Interface contacts:
Residue N500 in protein 2 interacts with residue T969 in protein 1 (closest heavy-atom distance 3.0 Å).
Residue M499 in protein 2 is in contact with residue M972 in protein 1 (closest heavy-atom distance 3.4 Å).
Residue S560 in protein 2 is in contact with residue T571 in protein 1 (closest heavy-atom distance 3.4 Å).
Residue R947 in protein 2 interacts with residue A964 in protein 1 (closest heavy-atom distance 3.4 Å).
Residue V459 in protein 2 contacts residue F971 in protein 1 (closest heavy-atom distance 3.1 Å).
Residue F982 in protein 2 contacts residue G975 in protein 1 (closest heavy-atom distance 3.4 Å).
Residue M968 in protein 2 interacts with residue N500 in protein 1 (closest heavy-atom distance 3.2 Å).
Residue D915 in protein 2 contacts residue S958 in protein 1 (closest heavy-atom distance 2.5 Å).
Residue M968 in protein 2 interacts with residue A966 in protein 1 (closest heavy-atom distance 2.9 Å).
Residue V476 in protein 2 interacts with residue R989 in protein 1 (closest heavy-atom distance 2.9 Å).
Residue Y973 in protein 2 interacts with residue A966 in protein 1 (closest heavy-atom distance 3.4 Å).
Residue T571 in protein 2 contacts residue S560 in protein 1 (closest heavy-atom distance 3.3 Å).
Residue R336 in protein 2 contacts residue E568 in protein 1 (closest heavy-atom distance 3.3 Å).
Residue R989 in protein 2 is in contact with residue S477 in protein 1 (closest heavy-atom distance 3.4 Å).
Residue R947 in protein 2 interacts with residue P965 in protein 1 (closest heavy-atom distance 3.4 Å).
Residue E962 in protein 2 interacts with residue R480 in protein 1 (closest heavy-atom distance 3.3 Å).
Residue S501 in protein 2 interacts with residue L967 in protein 1 (closest heavy-atom distance 2.5 Å).
Residue K108 in protein 2 contacts residue E991 in protein 1 (closest heavy-atom distance 3.1 Å).
Residue K981 in protein 2 is in contact with residue R472 in protein 1 (closest heavy-atom distance 3.2 Å).
Residue D350 in protein 2 contacts residue S569 in protein 1 (closest heavy-atom distance 2.9 Å).
Residue M972 in protein 2 interacts with residue R462 in protein 1 (closest heavy-atom distance 2.4 Å).
Residue S560 in protein 2 interacts with residue K562 in protein 1 (closest heavy-atom distance 3.3 Å).
Residue T969 in protein 2 contacts residue N500 in protein 1 (closest heavy-atom distance 3.1 Å).
Residue N500 in protein 2 is in contact with residue M968 in protein 1 (closest heavy-atom distance 3.2 Å).
Residue F982 in protein 2 contacts residue R472 in protein 1 (closest heavy-atom distance 3.4 Å).
Residue A966 in protein 2 interacts with residue A966 in protein 1 (closest heavy-atom distance 3.2 Å).
Residue Y951 in protein 2 interacts with residue P965 in protein 1 (closest heavy-atom distance 2.8 Å).
Residue A966 in protein 2 interacts with residue M968 in protein 1 (closest heavy-atom distance 2.9 Å).
Residue L967 in protein 2 contacts residue S501 in protein 1 (closest heavy-atom distance 2.7 Å).
Residue K108 in protein 2 contacts residue D993 in protein 1 (closest heavy-atom distance 2.8 Å).
Residue L967 in protein 2 is in contact with residue A954 in protein 1 (closest heavy-atom distance 3.4 Å).
Residue M972 in protein 2 contacts residue M499 in protein 1 (closest heavy-atom distance 3.3 Å).
Residue S107 in protein 2 interacts with residue D993 in protein 1 (closest heavy-atom distance 3.2 Å).
Residue D979 in protein 2 contacts residue R472 in protein 1 (closest heavy-atom distance 3.0 Å).
Residue K606 in protein 2 is in contact with residue S569 in protein 1 (closest heavy-atom distance 3.3 Å).
Residue G975 in protein 2 is in contact with residue D979 in protein 1 (closest heavy-atom distance 2.8 Å).
Residue P965 in protein 2 is in contact with residue M968 in protein 1 (closest heavy-atom distance 3.0 Å).
Residue R906 in protein 2 is in contact with residue F829 in protein 1 (closest heavy-atom distance 3.4 Å).
Residue K562 in protein 2 is in contact with residue D350 in protein 1 (closest heavy-atom distance 3.0 Å).
Residue G347 in protein 2 interacts with residue K984 in protein 1 (closest heavy-atom distance 3.0 Å).
Residue A964 in protein 2 interacts with residue R947 in protein 1 (closest heavy-atom distance 3.2 Å).
Residue S825 in protein 2 interacts with residue F912 in protein 1 (closest heavy-atom distance 2.9 Å).
Residue S958 in protein 2 is in contact with residue D915 in protein 1 (closest heavy-atom distance 2.5 Å).
Residue P965 in protein 2 contacts residue Y951 in protein 1 (closest heavy-atom distance 2.5 Å).
Residue E567 in protein 2 contacts residue R343 in protein 1 (closest heavy-atom distance 3.2 Å).
Residue L976 in protein 2 contacts residue M977 in protein 1 (closest heavy-atom distance 3.1 Å).
Residue S569 in protein 2 contacts residue K606 in protein 1 (closest heavy-atom distance 3.4 Å).
Residue R462 in protein 2 contacts residue M972 in protein 1 (closest heavy-atom distance 2.9 Å).
Residue M977 in protein 2 contacts residue M977 in protein 1 (closest heavy-atom distance 2.8 Å).
Residue R989 in protein 2 interacts with residue V476 in protein 1 (closest heavy-atom distance 2.6 Å).
Residue A954 in protein 2 interacts with residue L967 in protein 1 (closest heavy-atom distance 3.2 Å).
Residue S569 in protein 2 is in contact with residue D350 in protein 1 (closest heavy-atom distance 3.2 Å).
Residue R343 in protein 2 interacts with residue E567 in protein 1 (closest heavy-atom distance 3.2 Å).
Residue R472 in protein 2 interacts with residue D979 in protein 1 (closest heavy-atom distance 3.0 Å).
Residue K903 in protein 2 interacts with residue S837 in protein 1 (closest heavy-atom distance 2.7 Å).
Residue M977 in protein 2 contacts residue L976 in protein 1 (closest heavy-atom distance 3.3 Å).
Residue F829 in protein 2 interacts with residue R906 in protein 1 (closest heavy-atom distance 3.2 Å).
Residue Y951 in protein 2 contacts residue L967 in protein 1 (closest heavy-atom distance 3.4 Å).
Residue D979 in protein 2 contacts residue G975 in protein 1 (closest heavy-atom distance 2.9 Å).
Residue M968 in protein 2 interacts with residue P965 in protein 1 (closest heavy-atom distance 3.0 Å).

Sequence of protein 2:
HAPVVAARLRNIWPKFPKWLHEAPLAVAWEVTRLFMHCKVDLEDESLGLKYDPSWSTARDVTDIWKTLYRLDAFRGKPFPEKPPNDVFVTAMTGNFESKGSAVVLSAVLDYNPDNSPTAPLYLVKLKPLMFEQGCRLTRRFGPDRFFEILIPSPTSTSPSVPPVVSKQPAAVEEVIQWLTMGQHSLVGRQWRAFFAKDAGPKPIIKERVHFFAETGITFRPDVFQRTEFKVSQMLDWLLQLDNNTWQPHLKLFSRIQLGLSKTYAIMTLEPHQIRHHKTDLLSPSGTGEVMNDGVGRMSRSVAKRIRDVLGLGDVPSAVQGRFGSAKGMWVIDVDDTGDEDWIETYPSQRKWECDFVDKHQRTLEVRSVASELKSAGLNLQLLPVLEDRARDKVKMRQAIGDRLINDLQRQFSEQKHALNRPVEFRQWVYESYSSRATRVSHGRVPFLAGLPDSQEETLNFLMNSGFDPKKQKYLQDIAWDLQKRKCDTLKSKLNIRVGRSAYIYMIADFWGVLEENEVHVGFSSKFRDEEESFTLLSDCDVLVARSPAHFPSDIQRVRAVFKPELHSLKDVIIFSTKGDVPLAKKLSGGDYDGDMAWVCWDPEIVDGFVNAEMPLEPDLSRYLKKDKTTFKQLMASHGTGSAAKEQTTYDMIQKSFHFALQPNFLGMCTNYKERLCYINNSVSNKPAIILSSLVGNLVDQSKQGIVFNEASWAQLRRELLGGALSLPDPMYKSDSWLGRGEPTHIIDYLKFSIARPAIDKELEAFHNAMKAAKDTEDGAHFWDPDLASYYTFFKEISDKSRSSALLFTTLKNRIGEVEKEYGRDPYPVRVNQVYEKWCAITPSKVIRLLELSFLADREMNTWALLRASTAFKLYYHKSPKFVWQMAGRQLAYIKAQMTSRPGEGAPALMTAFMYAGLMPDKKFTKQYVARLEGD

These two protein chains interact to form a complex.

Sequence of protein 1:
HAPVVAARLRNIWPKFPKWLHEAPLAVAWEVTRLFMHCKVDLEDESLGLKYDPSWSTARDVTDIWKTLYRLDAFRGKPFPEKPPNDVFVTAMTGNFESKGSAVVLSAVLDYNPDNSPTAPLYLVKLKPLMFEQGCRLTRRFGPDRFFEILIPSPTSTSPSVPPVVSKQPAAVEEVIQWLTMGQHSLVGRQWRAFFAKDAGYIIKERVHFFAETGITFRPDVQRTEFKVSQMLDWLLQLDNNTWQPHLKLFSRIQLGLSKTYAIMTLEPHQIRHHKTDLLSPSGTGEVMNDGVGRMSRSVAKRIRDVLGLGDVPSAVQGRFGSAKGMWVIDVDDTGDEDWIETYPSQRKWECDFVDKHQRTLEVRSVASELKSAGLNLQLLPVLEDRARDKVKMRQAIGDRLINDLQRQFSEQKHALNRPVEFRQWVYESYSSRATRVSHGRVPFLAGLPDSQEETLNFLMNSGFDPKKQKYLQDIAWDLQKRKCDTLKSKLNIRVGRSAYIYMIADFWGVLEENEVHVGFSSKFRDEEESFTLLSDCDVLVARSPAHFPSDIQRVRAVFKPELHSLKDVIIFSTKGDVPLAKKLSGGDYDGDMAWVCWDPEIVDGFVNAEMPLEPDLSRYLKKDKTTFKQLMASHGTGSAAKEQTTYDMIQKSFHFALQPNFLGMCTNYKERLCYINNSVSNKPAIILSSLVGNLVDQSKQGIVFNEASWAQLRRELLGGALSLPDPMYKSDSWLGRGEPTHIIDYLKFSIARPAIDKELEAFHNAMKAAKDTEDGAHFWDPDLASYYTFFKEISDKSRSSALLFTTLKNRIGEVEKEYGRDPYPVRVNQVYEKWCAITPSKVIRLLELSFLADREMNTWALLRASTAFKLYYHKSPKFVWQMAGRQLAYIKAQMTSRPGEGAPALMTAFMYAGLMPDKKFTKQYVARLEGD